These two protein chains interact to form a complex.

Contacts between the two chains:
Residue Q155 in protein 1 contacts residue L6 in protein 2 (closest heavy-atom distance 3.6 Å).
Residue Y159 in protein 1 contacts residue P2 in protein 2 (closest heavy-atom distance 3.8 Å).
Residue Y9 in protein 1 contacts residue I3 in protein 2 (closest heavy-atom distance 4.5 Å).
Residue N63 in protein 1 interacts with residue K1 in protein 2 (closest heavy-atom distance 4.4 Å).
Residue T143 in protein 1 interacts with residue Y9 in protein 2 (closest heavy-atom distance 2.8 Å).
Residue Y159 in protein 1 interacts with residue K1 in protein 2 (closest heavy-atom distance 2.7 Å).
Residue T73 in protein 1 is in contact with residue H7 in protein 2 (closest heavy-atom distance 4.6 Å).
Residue M5 in protein 1 is in contact with residue K1 in protein 2 (closest heavy-atom distance 3.9 Å).
Residue Y59 in protein 1 contacts residue K1 in protein 2 (closest heavy-atom distance 4.2 Å).
Residue S77 in protein 1 contacts residue Y9 in protein 2 (closest heavy-atom distance 2.8 Å).
Residue I66 in protein 1 contacts residue V4 in protein 2 (closest heavy-atom distance 4.3 Å).
Residue V152 in protein 1 is in contact with residue L6 in protein 2 (closest heavy-atom distance 4.1 Å).
Residue V152 in protein 1 contacts residue H7 in protein 2 (closest heavy-atom distance 4.0 Å).
Residue Y9 in protein 1 contacts residue P2 in protein 2 (closest heavy-atom distance 3.8 Å).
Residue K146 in protein 1 interacts with residue H7 in protein 2 (closest heavy-atom distance 4.2 Å).
Residue Q65 in protein 1 is in contact with residue V5 in protein 2 (closest heavy-atom distance 4.5 Å).
Residue Y159 in protein 1 interacts with residue I3 in protein 2 (closest heavy-atom distance 3.5 Å).
Residue L81 in protein 1 interacts with residue Y9 in protein 2 (closest heavy-atom distance 3.3 Å).
Residue Y99 in protein 1 interacts with residue P2 in protein 2 (closest heavy-atom distance 3.3 Å).
Residue I66 in protein 1 interacts with residue I3 in protein 2 (closest heavy-atom distance 3.6 Å).
Residue I142 in protein 1 interacts with residue Y9 in protein 2 (closest heavy-atom distance 4.8 Å).
Residue W147 in protein 1 interacts with residue G8 in protein 2 (closest heavy-atom distance 2.9 Å).
Residue Y123 in protein 1 interacts with residue Y9 in protein 2 (closest heavy-atom distance 3.9 Å).
Residue R97 in protein 1 contacts residue L6 in protein 2 (closest heavy-atom distance 4.0 Å).
Residue Q155 in protein 1 is in contact with residue I3 in protein 2 (closest heavy-atom distance 4.0 Å).
Residue L156 in protein 1 interacts with residue I3 in protein 2 (closest heavy-atom distance 3.8 Å).
Residue T69 in protein 1 interacts with residue V5 in protein 2 (closest heavy-atom distance 3.6 Å).
Residue R62 in protein 1 is in contact with residue V4 in protein 2 (closest heavy-atom distance 3.4 Å).
Residue R62 in protein 1 contacts residue K1 in protein 2 (closest heavy-atom distance 3.7 Å).
Residue W167 in protein 1 contacts residue K1 in protein 2 (closest heavy-atom distance 3.7 Å).
Residue R97 in protein 1 is in contact with residue Y9 in protein 2 (closest heavy-atom distance 3.3 Å).
Residue Y74 in protein 1 is in contact with residue Y9 in protein 2 (closest heavy-atom distance 3.7 Å).
Residue T73 in protein 1 is in contact with residue G8 in protein 2 (closest heavy-atom distance 3.8 Å).
Residue W147 in protein 1 is in contact with residue H7 in protein 2 (closest heavy-atom distance 3.4 Å).
Residue S116 in protein 1 contacts residue Y9 in protein 2 (closest heavy-atom distance 2.6 Å).
Residue Y7 in protein 1 is in contact with residue P2 in protein 2 (closest heavy-atom distance 3.2 Å).
Residue K146 in protein 1 interacts with residue Y9 in protein 2 (closest heavy-atom distance 3.0 Å).
Residue Y7 in protein 1 contacts residue K1 in protein 2 (closest heavy-atom distance 3.0 Å).
Residue I66 in protein 1 is in contact with residue P2 in protein 2 (closest heavy-atom distance 4.2 Å).
Residue I66 in protein 1 is in contact with residue V5 in protein 2 (closest heavy-atom distance 3.4 Å).
Residue T73 in protein 1 contacts residue V5 in protein 2 (closest heavy-atom distance 3.7 Å).
Residue Q96 in protein 1 contacts residue Y9 in protein 2 (closest heavy-atom distance 4.4 Å).
Residue S77 in protein 1 interacts with residue G8 in protein 2 (closest heavy-atom distance 3.4 Å).
Residue N70 in protein 1 is in contact with residue V5 in protein 2 (closest heavy-atom distance 3.7 Å).
Residue Y84 in protein 1 is in contact with residue Y9 in protein 2 (closest heavy-atom distance 2.8 Å).
Residue N80 in protein 1 interacts with residue Y9 in protein 2 (closest heavy-atom distance 3.2 Å).
Residue Q155 in protein 1 is in contact with residue V4 in protein 2 (closest heavy-atom distance 4.2 Å).
Residue I124 in protein 1 interacts with residue Y9 in protein 2 (closest heavy-atom distance 4.4 Å).
Residue N63 in protein 1 contacts residue P2 in protein 2 (closest heavy-atom distance 3.2 Å).
Residue T73 in protein 1 interacts with residue L6 in protein 2 (closest heavy-atom distance 4.0 Å).
Residue I95 in protein 1 contacts residue Y9 in protein 2 (closest heavy-atom distance 3.9 Å).
Residue W147 in protein 1 interacts with residue Y9 in protein 2 (closest heavy-atom distance 3.6 Å).
Residue N70 in protein 1 contacts residue L6 in protein 2 (closest heavy-atom distance 4.8 Å).
Residue K146 in protein 1 contacts residue G8 in protein 2 (closest heavy-atom distance 4.3 Å).
Residue Y171 in protein 1 interacts with residue K1 in protein 2 (closest heavy-atom distance 2.7 Å).
Residue R97 in protein 1 interacts with residue H7 in protein 2 (closest heavy-atom distance 4.6 Å).
Residue F67 in protein 1 interacts with residue P2 in protein 2 (closest heavy-atom distance 3.9 Å).
Residue A150 in protein 1 interacts with residue H7 in protein 2 (closest heavy-atom distance 3.6 Å).
Residue Y99 in protein 1 contacts residue I3 in protein 2 (closest heavy-atom distance 3.2 Å).
Residue L156 in protein 1 is in contact with residue L6 in protein 2 (closest heavy-atom distance 3.9 Å).

Sequence of protein 1:
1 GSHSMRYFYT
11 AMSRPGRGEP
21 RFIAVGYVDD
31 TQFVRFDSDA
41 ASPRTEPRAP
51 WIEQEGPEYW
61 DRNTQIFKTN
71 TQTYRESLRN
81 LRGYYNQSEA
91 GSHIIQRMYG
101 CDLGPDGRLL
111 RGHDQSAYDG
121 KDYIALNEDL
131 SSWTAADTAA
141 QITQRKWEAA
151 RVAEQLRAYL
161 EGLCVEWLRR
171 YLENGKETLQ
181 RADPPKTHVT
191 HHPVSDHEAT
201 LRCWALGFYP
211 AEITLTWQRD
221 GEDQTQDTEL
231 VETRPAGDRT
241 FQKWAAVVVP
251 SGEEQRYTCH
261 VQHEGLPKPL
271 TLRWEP

Sequence of protein 2:
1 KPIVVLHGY